Sequence of protein 2:
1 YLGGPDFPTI

The following describes two proteins that form a bound complex.

Interface contacts:
Residue T73 in protein 1 is in contact with residue T9 in protein 2 (closest heavy-atom distance 5.0 Å).
Residue H70 in protein 1 interacts with residue D6 in protein 2 (closest heavy-atom distance 4.3 Å).
Residue Y59 in protein 1 contacts residue Y1 in protein 2 (closest heavy-atom distance 4.3 Å).
Residue T73 in protein 1 contacts residue P8 in protein 2 (closest heavy-atom distance 4.9 Å).
Residue L156 in protein 1 interacts with residue F7 in protein 2 (closest heavy-atom distance 3.6 Å).
Residue F9 in protein 1 interacts with residue L2 in protein 2 (closest heavy-atom distance 3.7 Å).
Residue Y123 in protein 1 interacts with residue I10 in protein 2 (closest heavy-atom distance 3.6 Å).
Residue D77 in protein 1 is in contact with residue I10 in protein 2 (closest heavy-atom distance 2.8 Å).
Residue K146 in protein 1 is in contact with residue T9 in protein 2 (closest heavy-atom distance 3.1 Å).
Residue H70 in protein 1 contacts residue P5 in protein 2 (closest heavy-atom distance 4.3 Å).
Residue D77 in protein 1 interacts with residue P8 in protein 2 (closest heavy-atom distance 4.6 Å).
Residue M5 in protein 1 contacts residue Y1 in protein 2 (closest heavy-atom distance 3.9 Å).
Residue T80 in protein 1 is in contact with residue I10 in protein 2 (closest heavy-atom distance 3.7 Å).
Residue H70 in protein 1 interacts with residue F7 in protein 2 (closest heavy-atom distance 3.1 Å).
Residue K66 in protein 1 is in contact with residue Y1 in protein 2 (closest heavy-atom distance 3.6 Å).
Residue Y99 in protein 1 interacts with residue L2 in protein 2 (closest heavy-atom distance 3.3 Å).
Residue H70 in protein 1 interacts with residue G3 in protein 2 (closest heavy-atom distance 3.1 Å).
Residue M45 in protein 1 contacts residue L2 in protein 2 (closest heavy-atom distance 3.4 Å).
Residue Y84 in protein 1 is in contact with residue I10 in protein 2 (closest heavy-atom distance 3.8 Å).
Residue A69 in protein 1 interacts with residue D6 in protein 2 (closest heavy-atom distance 4.1 Å).
Residue K66 in protein 1 is in contact with residue L2 in protein 2 (closest heavy-atom distance 2.9 Å).
Residue Y159 in protein 1 contacts residue L2 in protein 2 (closest heavy-atom distance 3.7 Å).
Residue K146 in protein 1 interacts with residue I10 in protein 2 (closest heavy-atom distance 3.6 Å).
Residue Y159 in protein 1 is in contact with residue Y1 in protein 2 (closest heavy-atom distance 2.5 Å).
Residue W167 in protein 1 interacts with residue Y1 in protein 2 (closest heavy-atom distance 3.2 Å).
Residue E63 in protein 1 is in contact with residue Y1 in protein 2 (closest heavy-atom distance 3.6 Å).
Residue V152 in protein 1 is in contact with residue P8 in protein 2 (closest heavy-atom distance 4.2 Å).
Residue K66 in protein 1 is in contact with residue P5 in protein 2 (closest heavy-atom distance 3.7 Å).
Residue T163 in protein 1 interacts with residue Y1 in protein 2 (closest heavy-atom distance 3.5 Å).
Residue K66 in protein 1 contacts residue G4 in protein 2 (closest heavy-atom distance 4.1 Å).
Residue Y171 in protein 1 contacts residue Y1 in protein 2 (closest heavy-atom distance 2.9 Å).
Residue W147 in protein 1 contacts residue P8 in protein 2 (closest heavy-atom distance 3.6 Å).
Residue R97 in protein 1 interacts with residue P8 in protein 2 (closest heavy-atom distance 4.5 Å).
Residue L81 in protein 1 is in contact with residue I10 in protein 2 (closest heavy-atom distance 3.6 Å).
Residue E63 in protein 1 is in contact with residue L2 in protein 2 (closest heavy-atom distance 2.9 Å).
Residue K66 in protein 1 contacts residue G3 in protein 2 (closest heavy-atom distance 3.6 Å).
Residue Y99 in protein 1 interacts with residue F7 in protein 2 (closest heavy-atom distance 3.6 Å).
Residue H70 in protein 1 interacts with residue G4 in protein 2 (closest heavy-atom distance 4.8 Å).
Residue F33 in protein 1 contacts residue Y1 in protein 2 (closest heavy-atom distance 4.5 Å).
Residue T73 in protein 1 contacts residue F7 in protein 2 (closest heavy-atom distance 3.2 Å).
Residue H114 in protein 1 interacts with residue F7 in protein 2 (closest heavy-atom distance 4.1 Å).
Residue T73 in protein 1 is in contact with residue D6 in protein 2 (closest heavy-atom distance 4.5 Å).
Residue T80 in protein 1 interacts with residue T9 in protein 2 (closest heavy-atom distance 4.1 Å).
Residue D77 in protein 1 is in contact with residue T9 in protein 2 (closest heavy-atom distance 3.1 Å).
Residue Y7 in protein 1 contacts residue L2 in protein 2 (closest heavy-atom distance 3.2 Å).
Residue R97 in protein 1 is in contact with residue F7 in protein 2 (closest heavy-atom distance 3.9 Å).
Residue H70 in protein 1 contacts residue L2 in protein 2 (closest heavy-atom distance 4.5 Å).
Residue V76 in protein 1 is in contact with residue T9 in protein 2 (closest heavy-atom distance 3.5 Å).
Residue W147 in protein 1 is in contact with residue I10 in protein 2 (closest heavy-atom distance 3.7 Å).
Residue Y7 in protein 1 interacts with residue Y1 in protein 2 (closest heavy-atom distance 2.7 Å).
Residue Y116 in protein 1 contacts residue I10 in protein 2 (closest heavy-atom distance 3.4 Å).
Residue W147 in protein 1 contacts residue T9 in protein 2 (closest heavy-atom distance 3.0 Å).
Residue K146 in protein 1 interacts with residue P8 in protein 2 (closest heavy-atom distance 4.9 Å).
Residue Y159 in protein 1 is in contact with residue G3 in protein 2 (closest heavy-atom distance 3.5 Å).
Residue Y99 in protein 1 interacts with residue G3 in protein 2 (closest heavy-atom distance 3.1 Å).
Residue T143 in protein 1 is in contact with residue I10 in protein 2 (closest heavy-atom distance 3.2 Å).
Residue V67 in protein 1 interacts with residue L2 in protein 2 (closest heavy-atom distance 3.8 Å).
Residue A69 in protein 1 contacts residue P5 in protein 2 (closest heavy-atom distance 4.0 Å).

Sequence of protein 1:
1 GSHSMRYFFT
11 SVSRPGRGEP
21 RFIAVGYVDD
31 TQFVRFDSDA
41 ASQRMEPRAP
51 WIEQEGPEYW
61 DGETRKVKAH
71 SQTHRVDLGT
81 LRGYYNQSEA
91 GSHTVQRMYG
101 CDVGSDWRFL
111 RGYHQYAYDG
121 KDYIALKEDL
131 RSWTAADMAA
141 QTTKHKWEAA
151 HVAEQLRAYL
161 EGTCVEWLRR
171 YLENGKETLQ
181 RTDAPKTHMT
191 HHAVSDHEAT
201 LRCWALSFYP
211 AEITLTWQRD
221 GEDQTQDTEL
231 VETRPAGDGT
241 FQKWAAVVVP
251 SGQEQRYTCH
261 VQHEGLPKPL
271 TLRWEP